These two protein chains interact to form a complex.

Contacts between the two chains:
Residue R544 in chain B contacts residue R108 in chain A (closest heavy-atom distance 3.0 Å).
Residue Q410 in chain B interacts with residue D61 in chain A (closest heavy-atom distance 4.2 Å).
Residue T404 in chain B is in contact with residue W33 in chain A (closest heavy-atom distance 3.0 Å).
Residue G405 in chain B interacts with residue Q98 in chain A (closest heavy-atom distance 3.2 Å).
Residue V406 in chain B contacts residue Q98 in chain A (closest heavy-atom distance 4.1 Å).
Residue N409 in chain B is in contact with residue F47 in chain A (closest heavy-atom distance 4.7 Å).
Residue F411 in chain B contacts residue Y59 in chain A (closest heavy-atom distance 3.2 Å).
Residue I415 in chain B interacts with residue D32 in chain A (closest heavy-atom distance 3.4 Å).
Residue G405 in chain B interacts with residue W33 in chain A (closest heavy-atom distance 3.9 Å).
Residue T404 in chain B is in contact with residue Q98 in chain A (closest heavy-atom distance 2.3 Å).
Residue M545 in chain B interacts with residue Y110 in chain A (closest heavy-atom distance 3.6 Å).
Residue E541 in chain B contacts residue Y110 in chain A (closest heavy-atom distance 2.6 Å).
Residue G418 in chain B is in contact with residue H53 in chain A (closest heavy-atom distance 3.1 Å).
Residue I415 in chain B contacts residue H53 in chain A (closest heavy-atom distance 4.0 Å).
Residue N409 in chain B contacts residue Y37 in chain A (closest heavy-atom distance 4.2 Å).
Residue F394 in chain B interacts with residue Y110 in chain A (closest heavy-atom distance 4.2 Å).
Residue L399 in chain B contacts residue Y107 in chain A (closest heavy-atom distance 4.2 Å).
Residue G405 in chain B contacts residue Y37 in chain A (closest heavy-atom distance 4.1 Å).
Residue G398 in chain B contacts residue Y107 in chain A (closest heavy-atom distance 3.0 Å).
Residue E413 in chain B interacts with residue W33 in chain A (closest heavy-atom distance 4.3 Å).
Residue E402 in chain B interacts with residue T100 in chain A (closest heavy-atom distance 3.3 Å).
Residue H422 in chain B contacts residue Y58 in chain A (closest heavy-atom distance 4.3 Å).
Residue L550 in chain B interacts with residue Y110 in chain A (closest heavy-atom distance 3.6 Å).
Residue F411 in chain B interacts with residue Y37 in chain A (closest heavy-atom distance 4.6 Å).
Residue F411 in chain B contacts residue W33 in chain A (closest heavy-atom distance 3.2 Å).
Residue V420 in chain B contacts residue H53 in chain A (closest heavy-atom distance 4.3 Å).
Residue E541 in chain B contacts residue R108 in chain A (closest heavy-atom distance 3.8 Å).
Residue E387 in chain B contacts residue R45 in chain A (closest heavy-atom distance 4.7 Å).
Residue L449 in chain B interacts with residue E44 in chain A (closest heavy-atom distance 4.4 Å).
Residue F411 in chain B interacts with residue Y58 in chain A (closest heavy-atom distance 3.7 Å).
Residue H400 in chain B is in contact with residue Y110 in chain A (closest heavy-atom distance 3.5 Å).
Residue E413 in chain B is in contact with residue H53 in chain A (closest heavy-atom distance 2.5 Å).
Residue E413 in chain B is in contact with residue S56 in chain A (closest heavy-atom distance 4.7 Å).
Residue H392 in chain B is in contact with residue S112 in chain A (closest heavy-atom distance 4.7 Å).
Residue E413 in chain B contacts residue D32 in chain A (closest heavy-atom distance 3.5 Å).
Residue R544 in chain B is in contact with residue Y110 in chain A (closest heavy-atom distance 3.7 Å).
Residue E413 in chain B contacts residue Y58 in chain A (closest heavy-atom distance 4.5 Å).
Residue T404 in chain B contacts residue D32 in chain A (closest heavy-atom distance 4.0 Å).
Residue F411 in chain B contacts residue F47 in chain A (closest heavy-atom distance 3.3 Å).
Residue N447 in chain B interacts with residue E46 in chain A (closest heavy-atom distance 2.9 Å).
Residue F411 in chain B is in contact with residue D61 in chain A (closest heavy-atom distance 3.6 Å).
Residue H392 in chain B contacts residue Y110 in chain A (closest heavy-atom distance 3.6 Å).
Residue V406 in chain B is in contact with residue W116 in chain A (closest heavy-atom distance 3.8 Å).
Residue H392 in chain B is in contact with residue Q101 in chain A (closest heavy-atom distance 3.8 Å).
Residue V406 in chain B interacts with residue Y37 in chain A (closest heavy-atom distance 3.5 Å).
Residue T448 in chain B contacts residue E44 in chain A (closest heavy-atom distance 4.5 Å).
Residue Y408 in chain B is in contact with residue E44 in chain A (closest heavy-atom distance 4.2 Å).
Residue E402 in chain B is in contact with residue Y99 in chain A (closest heavy-atom distance 3.2 Å).
Residue G412 in chain B is in contact with residue W33 in chain A (closest heavy-atom distance 3.5 Å).
Residue V403 in chain B is in contact with residue Q98 in chain A (closest heavy-atom distance 4.4 Å).
Residue F411 in chain B contacts residue A60 in chain A (closest heavy-atom distance 4.1 Å).
Residue H400 in chain B is in contact with residue Y107 in chain A (closest heavy-atom distance 3.3 Å).
Residue N447 in chain B interacts with residue E44 in chain A (closest heavy-atom distance 4.1 Å).
Residue A548 in chain B contacts residue Y110 in chain A (closest heavy-atom distance 3.5 Å).
Residue A548 in chain B interacts with residue D111 in chain A (closest heavy-atom distance 4.1 Å).
Residue E413 in chain B interacts with residue G52 in chain A (closest heavy-atom distance 3.1 Å).
Residue H392 in chain B interacts with residue D111 in chain A (closest heavy-atom distance 4.6 Å).
Residue E413 in chain B contacts residue G54 in chain A (closest heavy-atom distance 4.7 Å).
Residue E402 in chain B is in contact with residue Q101 in chain A (closest heavy-atom distance 2.5 Å).
Residue T391 in chain B is in contact with residue S112 in chain A (closest heavy-atom distance 4.6 Å).

Sequence of chain B:
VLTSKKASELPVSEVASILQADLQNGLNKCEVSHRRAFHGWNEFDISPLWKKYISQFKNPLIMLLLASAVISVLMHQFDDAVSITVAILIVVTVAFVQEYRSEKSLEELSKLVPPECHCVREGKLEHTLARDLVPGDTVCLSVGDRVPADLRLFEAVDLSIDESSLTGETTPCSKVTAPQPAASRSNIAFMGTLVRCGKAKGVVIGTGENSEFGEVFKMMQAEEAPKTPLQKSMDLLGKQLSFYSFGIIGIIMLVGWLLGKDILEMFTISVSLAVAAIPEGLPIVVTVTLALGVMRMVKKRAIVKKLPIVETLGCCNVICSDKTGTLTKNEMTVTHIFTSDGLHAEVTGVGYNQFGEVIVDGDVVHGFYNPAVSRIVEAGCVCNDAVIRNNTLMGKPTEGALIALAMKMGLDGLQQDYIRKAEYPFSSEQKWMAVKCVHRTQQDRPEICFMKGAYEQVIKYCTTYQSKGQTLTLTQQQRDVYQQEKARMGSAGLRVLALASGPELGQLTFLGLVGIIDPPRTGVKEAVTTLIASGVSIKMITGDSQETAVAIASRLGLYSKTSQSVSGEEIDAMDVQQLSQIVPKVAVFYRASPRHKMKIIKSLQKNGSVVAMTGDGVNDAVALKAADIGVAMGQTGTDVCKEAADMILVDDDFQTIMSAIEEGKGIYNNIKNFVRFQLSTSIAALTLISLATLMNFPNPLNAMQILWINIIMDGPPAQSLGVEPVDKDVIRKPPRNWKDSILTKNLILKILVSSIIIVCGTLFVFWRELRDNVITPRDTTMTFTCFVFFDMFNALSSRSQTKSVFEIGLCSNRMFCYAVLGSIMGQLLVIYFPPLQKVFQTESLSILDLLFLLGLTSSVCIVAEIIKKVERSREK

Sequence of chain A:
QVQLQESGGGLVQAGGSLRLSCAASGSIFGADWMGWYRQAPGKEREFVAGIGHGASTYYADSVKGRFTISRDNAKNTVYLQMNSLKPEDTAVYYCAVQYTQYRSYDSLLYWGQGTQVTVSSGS